Interface contacts:
Residue L73 in the first protein contacts residue T9 in the second protein (closest heavy-atom distance 2.7 Å).
Residue G72 in the first protein interacts with residue T9 in the second protein (closest heavy-atom distance 3.2 Å).
Residue V74 in the first protein contacts residue V11 in the second protein (closest heavy-atom distance 3.6 Å).
Residue L69 in the first protein is in contact with residue S7 in the second protein (closest heavy-atom distance 4.5 Å).
Residue H64 in the first protein is in contact with residue I6 in the second protein (closest heavy-atom distance 4.0 Å).
Residue I71 in the first protein interacts with residue V8 in the second protein (closest heavy-atom distance 3.6 Å).
Residue L73 in the first protein interacts with residue V8 in the second protein (closest heavy-atom distance 3.9 Å).
Residue I71 in the first protein contacts residue T9 in the second protein (closest heavy-atom distance 3.1 Å).
Residue M57 in the first protein contacts residue I6 in the second protein (closest heavy-atom distance 3.6 Å).
Residue G72 in the first protein contacts residue V11 in the second protein (closest heavy-atom distance 4.5 Å).
Residue G75 in the first protein interacts with residue T12 in the second protein (closest heavy-atom distance 4.3 Å).
Residue M60 in the first protein interacts with residue I6 in the second protein (closest heavy-atom distance 3.6 Å).
Residue I71 in the first protein is in contact with residue I6 in the second protein (closest heavy-atom distance 4.0 Å).
Residue H64 in the first protein interacts with residue P5 in the second protein (closest heavy-atom distance 3.8 Å).
Residue D61 in the first protein is in contact with residue I6 in the second protein (closest heavy-atom distance 4.4 Å).
Residue L73 in the first protein is in contact with residue M10 in the second protein (closest heavy-atom distance 3.4 Å).
Residue I71 in the first protein contacts residue S7 in the second protein (closest heavy-atom distance 4.2 Å).
Residue G75 in the first protein interacts with residue V11 in the second protein (closest heavy-atom distance 4.2 Å).
Residue G75 in the first protein interacts with residue M10 in the second protein (closest heavy-atom distance 4.8 Å).
Residue L73 in the first protein contacts residue V11 in the second protein (closest heavy-atom distance 3.1 Å).
Residue F44 in the first protein interacts with residue V11 in the second protein (closest heavy-atom distance 3.7 Å).
Residue M60 in the first protein interacts with residue V8 in the second protein (closest heavy-atom distance 4.7 Å).

Sequence of the second protein:
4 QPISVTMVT

Sequence of the first protein:
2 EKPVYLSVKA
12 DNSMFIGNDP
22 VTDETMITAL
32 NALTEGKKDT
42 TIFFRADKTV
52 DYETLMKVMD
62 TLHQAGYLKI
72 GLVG

The following describes two proteins that form a bound complex.